The following describes two proteins that form a bound complex.

Sequence of protein 1:
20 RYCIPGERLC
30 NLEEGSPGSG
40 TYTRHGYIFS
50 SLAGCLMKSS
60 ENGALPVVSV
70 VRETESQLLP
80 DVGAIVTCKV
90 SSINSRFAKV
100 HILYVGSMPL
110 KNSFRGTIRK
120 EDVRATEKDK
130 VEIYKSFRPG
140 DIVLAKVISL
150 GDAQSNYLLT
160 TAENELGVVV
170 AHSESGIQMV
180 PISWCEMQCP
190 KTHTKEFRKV

Sequence of protein 2:
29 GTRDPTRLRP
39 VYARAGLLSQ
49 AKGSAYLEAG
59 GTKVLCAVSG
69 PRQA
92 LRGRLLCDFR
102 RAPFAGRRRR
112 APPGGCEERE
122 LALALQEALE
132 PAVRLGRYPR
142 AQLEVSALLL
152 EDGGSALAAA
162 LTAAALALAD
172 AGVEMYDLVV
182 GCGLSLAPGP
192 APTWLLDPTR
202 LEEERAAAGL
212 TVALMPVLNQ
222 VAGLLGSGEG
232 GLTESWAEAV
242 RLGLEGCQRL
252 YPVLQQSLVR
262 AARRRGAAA

Interface contacts:
Residue G173 in protein 2 contacts residue A52 in protein 1 (closest heavy-atom distance 4.4 Å).
Residue Y177 in protein 2 interacts with residue Y41 in protein 1 (closest heavy-atom distance 2.6 Å).
Residue L219 in protein 2 contacts residue R43 in protein 1 (closest heavy-atom distance 4.8 Å).
Residue E175 in protein 2 interacts with residue L51 in protein 1 (closest heavy-atom distance 4.5 Å).
Residue L219 in protein 2 is in contact with residue Y41 in protein 1 (closest heavy-atom distance 3.6 Å).
Residue Y252 in protein 2 is in contact with residue I23 in protein 1 (closest heavy-atom distance 4.7 Å).
Residue A263 in protein 2 contacts residue Y21 in protein 1 (closest heavy-atom distance 3.0 Å).
Residue R265 in protein 2 interacts with residue Y21 in protein 1 (closest heavy-atom distance 4.8 Å).
Residue V260 in protein 2 is in contact with residue I23 in protein 1 (closest heavy-atom distance 4.5 Å).
Residue L259 in protein 2 is in contact with residue I23 in protein 1 (closest heavy-atom distance 3.1 Å).
Residue V260 in protein 2 contacts residue C22 in protein 1 (closest heavy-atom distance 4.6 Å).
Residue V174 in protein 2 contacts residue L51 in protein 1 (closest heavy-atom distance 4.3 Å).
Residue M176 in protein 2 contacts residue P24 in protein 1 (closest heavy-atom distance 4.7 Å).
Residue D178 in protein 2 interacts with residue Y41 in protein 1 (closest heavy-atom distance 4.0 Å).
Residue L259 in protein 2 contacts residue G53 in protein 1 (closest heavy-atom distance 4.7 Å).
Residue G267 in protein 2 contacts residue Y21 in protein 1 (closest heavy-atom distance 3.1 Å).
Residue Q256 in protein 2 interacts with residue G25 in protein 1 (closest heavy-atom distance 4.9 Å).
Residue Q256 in protein 2 interacts with residue E26 in protein 1 (closest heavy-atom distance 3.4 Å).
Residue L259 in protein 2 contacts residue C22 in protein 1 (closest heavy-atom distance 4.9 Å).
Residue R264 in protein 2 interacts with residue Y21 in protein 1 (closest heavy-atom distance 2.8 Å).
Residue Y252 in protein 2 interacts with residue E26 in protein 1 (closest heavy-atom distance 4.0 Å).
Residue D178 in protein 2 contacts residue P24 in protein 1 (closest heavy-atom distance 4.1 Å).
Residue Q256 in protein 2 interacts with residue I23 in protein 1 (closest heavy-atom distance 3.4 Å).
Residue V260 in protein 2 contacts residue Y21 in protein 1 (closest heavy-atom distance 3.2 Å).
Residue L259 in protein 2 contacts residue P24 in protein 1 (closest heavy-atom distance 4.6 Å).
Residue Y177 in protein 2 interacts with residue G25 in protein 1 (closest heavy-atom distance 5.0 Å).
Residue M176 in protein 2 contacts residue S50 in protein 1 (closest heavy-atom distance 3.5 Å).
Residue Y177 in protein 2 is in contact with residue P24 in protein 1 (closest heavy-atom distance 3.4 Å).
Residue A172 in protein 2 interacts with residue E72 in protein 1 (closest heavy-atom distance 4.7 Å).
Residue L179 in protein 2 interacts with residue P24 in protein 1 (closest heavy-atom distance 3.7 Å).
Residue V174 in protein 2 interacts with residue S50 in protein 1 (closest heavy-atom distance 4.4 Å).
Residue A170 in protein 2 contacts residue A52 in protein 1 (closest heavy-atom distance 3.1 Å).
Residue V218 in protein 2 contacts residue G25 in protein 1 (closest heavy-atom distance 2.8 Å).
Residue Y177 in protein 2 interacts with residue R43 in protein 1 (closest heavy-atom distance 3.9 Å).
Residue M176 in protein 2 contacts residue A52 in protein 1 (closest heavy-atom distance 4.8 Å).
Residue L259 in protein 2 is in contact with residue A52 in protein 1 (closest heavy-atom distance 4.4 Å).
Residue G173 in protein 2 is in contact with residue L51 in protein 1 (closest heavy-atom distance 3.8 Å).
Residue Y252 in protein 2 is in contact with residue G25 in protein 1 (closest heavy-atom distance 2.6 Å).
Residue Q221 in protein 2 interacts with residue Y41 in protein 1 (closest heavy-atom distance 4.4 Å).
Residue Y177 in protein 2 contacts residue S49 in protein 1 (closest heavy-atom distance 4.5 Å).
Residue E175 in protein 2 interacts with residue S50 in protein 1 (closest heavy-atom distance 3.2 Å).
Residue A263 in protein 2 is in contact with residue G53 in protein 1 (closest heavy-atom distance 3.7 Å).
Residue R266 in protein 2 is in contact with residue Y21 in protein 1 (closest heavy-atom distance 5.0 Å).
Residue V218 in protein 2 is in contact with residue E26 in protein 1 (closest heavy-atom distance 4.8 Å).
Residue L219 in protein 2 interacts with residue F48 in protein 1 (closest heavy-atom distance 4.8 Å).
Residue A170 in protein 2 interacts with residue P24 in protein 1 (closest heavy-atom distance 4.1 Å).
Residue A268 in protein 2 is in contact with residue Y21 in protein 1 (closest heavy-atom distance 3.6 Å).
Residue V218 in protein 2 is in contact with residue F48 in protein 1 (closest heavy-atom distance 4.6 Å).
Residue M176 in protein 2 contacts residue L51 in protein 1 (closest heavy-atom distance 4.9 Å).
Residue E175 in protein 2 contacts residue T40 in protein 1 (closest heavy-atom distance 4.5 Å).
Residue L179 in protein 2 is in contact with residue I23 in protein 1 (closest heavy-atom distance 3.8 Å).